Contacts between the two chains:
Residue I54 in protein 1 is in contact with residue K50 in protein 2 (closest heavy-atom distance 3.5 Å).
Residue I54 in protein 1 contacts residue I54 in protein 2 (closest heavy-atom distance 4.0 Å).
Residue I68 in protein 1 is in contact with residue L64 in protein 2 (closest heavy-atom distance 3.8 Å).
Residue L47 in protein 1 is in contact with residue L47 in protein 2 (closest heavy-atom distance 3.9 Å).
Residue A100 in protein 1 is in contact with residue L103 in protein 2 (closest heavy-atom distance 3.8 Å).
Residue F79 in protein 1 contacts residue F79 in protein 2 (closest heavy-atom distance 3.4 Å).
Residue L93 in protein 1 contacts residue L89 in protein 2 (closest heavy-atom distance 3.8 Å).
Residue I68 in protein 1 contacts residue I68 in protein 2 (closest heavy-atom distance 3.9 Å).
Residue L33 in protein 1 interacts with residue F32 in protein 2 (closest heavy-atom distance 3.4 Å).
Residue L103 in protein 1 contacts residue L103 in protein 2 (closest heavy-atom distance 3.7 Å).
Residue A100 in protein 1 interacts with residue F96 in protein 2 (closest heavy-atom distance 4.2 Å).
Residue D83 in protein 1 is in contact with residue L82 in protein 2 (closest heavy-atom distance 3.3 Å).
Residue F40 in protein 1 interacts with residue F40 in protein 2 (closest heavy-atom distance 3.5 Å).
Residue L57 in protein 1 is in contact with residue L57 in protein 2 (closest heavy-atom distance 3.5 Å).
Residue F40 in protein 1 interacts with residue M43 in protein 2 (closest heavy-atom distance 3.6 Å).
Residue E72 in protein 1 contacts residue K67 in protein 2 (closest heavy-atom distance 3.6 Å).
Residue I54 in protein 1 contacts residue E53 in protein 2 (closest heavy-atom distance 3.2 Å).
Residue K50 in protein 1 interacts with residue K50 in protein 2 (closest heavy-atom distance 3.7 Å).
Residue S65 in protein 1 contacts residue L64 in protein 2 (closest heavy-atom distance 3.4 Å).
Residue N111 in protein 1 contacts residue E106 in protein 2 (closest heavy-atom distance 3.4 Å).
Residue S90 in protein 1 interacts with residue L89 in protein 2 (closest heavy-atom distance 3.7 Å).
Residue L93 in protein 1 contacts residue L93 in protein 2 (closest heavy-atom distance 3.5 Å).
Residue M43 in protein 1 is in contact with residue M43 in protein 2 (closest heavy-atom distance 3.4 Å).
Residue F79 in protein 1 is in contact with residue K78 in protein 2 (closest heavy-atom distance 3.3 Å).
Residue N111 in protein 1 contacts residue I110 in protein 2 (closest heavy-atom distance 3.4 Å).
Residue Q86 in protein 1 interacts with residue Q86 in protein 2 (closest heavy-atom distance 3.8 Å).
Residue L61 in protein 1 interacts with residue M60 in protein 2 (closest heavy-atom distance 3.6 Å).
Residue L47 in protein 1 is in contact with residue M43 in protein 2 (closest heavy-atom distance 3.7 Å).
Residue T36 in protein 1 contacts residue F32 in protein 2 (closest heavy-atom distance 3.9 Å).
Residue L114 in protein 1 interacts with residue R113 in protein 2 (closest heavy-atom distance 3.4 Å).
Residue F40 in protein 1 interacts with residue R39 in protein 2 (closest heavy-atom distance 3.6 Å).
Residue I68 in protein 1 contacts residue K67 in protein 2 (closest heavy-atom distance 4.0 Å).
Residue D37 in protein 1 is in contact with residue F32 in protein 2 (closest heavy-atom distance 4.0 Å).
Residue R58 in protein 1 interacts with residue L57 in protein 2 (closest heavy-atom distance 4.0 Å).
Residue R97 in protein 1 is in contact with residue D92 in protein 2 (closest heavy-atom distance 2.4 Å).
Residue L93 in protein 1 interacts with residue D92 in protein 2 (closest heavy-atom distance 3.8 Å).
Residue N104 in protein 1 contacts residue L103 in protein 2 (closest heavy-atom distance 3.7 Å).
Residue Q86 in protein 1 is in contact with residue N85 in protein 2 (closest heavy-atom distance 4.0 Å).
Residue S65 in protein 1 contacts residue K67 in protein 2 (closest heavy-atom distance 4.0 Å).
Residue L107 in protein 1 contacts residue E106 in protein 2 (closest heavy-atom distance 3.6 Å).
Residue F79 in protein 1 is in contact with residue L75 in protein 2 (closest heavy-atom distance 3.5 Å).
Residue L89 in protein 1 contacts residue L89 in protein 2 (closest heavy-atom distance 4.2 Å).
Residue R58 in protein 1 is in contact with residue E53 in protein 2 (closest heavy-atom distance 3.2 Å).
Residue L61 in protein 1 contacts residue L57 in protein 2 (closest heavy-atom distance 3.7 Å).
Residue D51 in protein 1 is in contact with residue K50 in protein 2 (closest heavy-atom distance 2.6 Å).
Residue L107 in protein 1 is in contact with residue L103 in protein 2 (closest heavy-atom distance 3.6 Å).
Residue L61 in protein 1 contacts residue L64 in protein 2 (closest heavy-atom distance 4.0 Å).
Residue I110 in protein 1 interacts with residue I110 in protein 2 (closest heavy-atom distance 3.5 Å).
Residue N115 in protein 1 is in contact with residue R113 in protein 2 (closest heavy-atom distance 3.2 Å).
Residue F40 in protein 1 interacts with residue T36 in protein 2 (closest heavy-atom distance 3.7 Å).
Residue E72 in protein 1 is in contact with residue L71 in protein 2 (closest heavy-atom distance 4.2 Å).
Residue R97 in protein 1 is in contact with residue F96 in protein 2 (closest heavy-atom distance 3.9 Å).
Residue L75 in protein 1 is in contact with residue L75 in protein 2 (closest heavy-atom distance 3.5 Å).
Residue D69 in protein 1 interacts with residue K67 in protein 2 (closest heavy-atom distance 3.2 Å).
Residue L61 in protein 1 interacts with residue L61 in protein 2 (closest heavy-atom distance 3.5 Å).
Residue N111 in protein 1 is in contact with residue R113 in protein 2 (closest heavy-atom distance 3.2 Å).
Residue L114 in protein 1 contacts residue L114 in protein 2 (closest heavy-atom distance 3.8 Å).
Residue L47 in protein 1 contacts residue A46 in protein 2 (closest heavy-atom distance 4.0 Å).
Residue F96 in protein 1 interacts with residue F96 in protein 2 (closest heavy-atom distance 3.5 Å).
Residue L107 in protein 1 contacts residue I110 in protein 2 (closest heavy-atom distance 4.1 Å).

Sequence of protein 2:
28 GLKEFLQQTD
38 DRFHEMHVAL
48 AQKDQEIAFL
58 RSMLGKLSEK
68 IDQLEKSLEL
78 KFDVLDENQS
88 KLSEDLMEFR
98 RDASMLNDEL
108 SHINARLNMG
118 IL

This data describes a binding interaction between two proteins.

Sequence of protein 1:
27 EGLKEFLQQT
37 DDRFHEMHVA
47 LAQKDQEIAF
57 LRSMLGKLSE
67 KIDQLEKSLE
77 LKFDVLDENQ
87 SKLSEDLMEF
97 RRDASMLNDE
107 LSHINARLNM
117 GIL